The following describes two proteins that form a bound complex.

Residue-level contacts at the interface:
Residue S96 in chain A is in contact with residue K74 in chain B (closest heavy-atom distance 3.2 Å).
Residue A119 in chain A is in contact with residue R102 in chain B (closest heavy-atom distance 3.0 Å).
Residue R118 in chain A is in contact with residue D105 in chain B (closest heavy-atom distance 2.2 Å).
Residue A47 in chain A interacts with residue V58 in chain B (closest heavy-atom distance 2.8 Å).
Residue G42 in chain A contacts residue V50 in chain B (closest heavy-atom distance 2.9 Å).
Residue R48 in chain A contacts residue D60 in chain B (closest heavy-atom distance 2.9 Å).
Residue V57 in chain A interacts with residue I71 in chain B (closest heavy-atom distance 3.0 Å).
Residue V40 in chain A is in contact with residue R48 in chain B (closest heavy-atom distance 2.9 Å).
Residue R48 in chain A interacts with residue V58 in chain B (closest heavy-atom distance 3.2 Å).
Residue T51 in chain A is in contact with residue T62 in chain B (closest heavy-atom distance 3.2 Å).
Residue D60 in chain A interacts with residue N76 in chain B (closest heavy-atom distance 2.7 Å).
Residue L142 in chain A contacts residue V150 in chain B (closest heavy-atom distance 3.2 Å).
Residue R118 in chain A interacts with residue Y103 in chain B (closest heavy-atom distance 2.7 Å).
Residue G56 in chain A interacts with residue S69 in chain B (closest heavy-atom distance 3.2 Å).
Residue L38 in chain A interacts with residue A47 in chain B (closest heavy-atom distance 3.1 Å).
Residue L38 in chain A interacts with residue V46 in chain B (closest heavy-atom distance 2.8 Å).
Residue I59 in chain A is in contact with residue R73 in chain B (closest heavy-atom distance 3.0 Å).
Residue R118 in chain A is in contact with residue R102 in chain B (closest heavy-atom distance 2.6 Å).
Residue S96 in chain A contacts residue W80 in chain B (closest heavy-atom distance 2.9 Å).
Residue I134 in chain A interacts with residue T139 in chain B (closest heavy-atom distance 3.1 Å).
Residue I134 in chain A is in contact with residue G141 in chain B (closest heavy-atom distance 2.9 Å).
Residue R73 in chain A is in contact with residue E45 in chain B (closest heavy-atom distance 2.4 Å).
Residue S61 in chain A is in contact with residue T75 in chain B (closest heavy-atom distance 2.8 Å).
Residue A47 in chain A is in contact with residue V57 in chain B (closest heavy-atom distance 3.2 Å).
Residue S52 in chain A is in contact with residue Y66 in chain B (closest heavy-atom distance 3.1 Å).
Residue T51 in chain A contacts residue D60 in chain B (closest heavy-atom distance 3.0 Å).
Residue V136 in chain A is in contact with residue S143 in chain B (closest heavy-atom distance 3.0 Å).
Residue T35 in chain A contacts residue R48 in chain B (closest heavy-atom distance 3.3 Å).
Residue W148 in chain A is in contact with residue W148 in chain B (closest heavy-atom distance 3.1 Å).
Residue L142 in chain A is in contact with residue A151 in chain B (closest heavy-atom distance 2.8 Å).
Residue A37 in chain A is in contact with residue V46 in chain B (closest heavy-atom distance 3.1 Å).
Residue N93 in chain A contacts residue D104 in chain B (closest heavy-atom distance 3.1 Å).
Residue F49 in chain A contacts residue V58 in chain B (closest heavy-atom distance 2.8 Å).
Residue L38 in chain A is in contact with residue R48 in chain B (closest heavy-atom distance 2.9 Å).
Residue N76 in chain A interacts with residue R48 in chain B (closest heavy-atom distance 3.0 Å).
Residue N133 in chain A contacts residue T139 in chain B (closest heavy-atom distance 3.0 Å).
Residue G55 in chain A interacts with residue N67 in chain B (closest heavy-atom distance 3.0 Å).
Residue A140 in chain A contacts residue T149 in chain B (closest heavy-atom distance 2.7 Å).
Residue Y66 in chain A is in contact with residue K74 in chain B (closest heavy-atom distance 3.2 Å).
Residue V46 in chain A is in contact with residue G56 in chain B (closest heavy-atom distance 2.8 Å).
Residue G44 in chain A is in contact with residue G56 in chain B (closest heavy-atom distance 2.9 Å).
Residue L64 in chain A is in contact with residue K74 in chain B (closest heavy-atom distance 2.8 Å).
Residue N93 in chain A interacts with residue D105 in chain B (closest heavy-atom distance 2.8 Å).
Residue V40 in chain A is in contact with residue V50 in chain B (closest heavy-atom distance 2.8 Å).
Residue E89 in chain A contacts residue R79 in chain B (closest heavy-atom distance 2.9 Å).
Residue G138 in chain A interacts with residue T144 in chain B (closest heavy-atom distance 2.6 Å).
Residue G42 in chain A interacts with residue S52 in chain B (closest heavy-atom distance 3.0 Å).
Residue N85 in chain A interacts with residue K74 in chain B (closest heavy-atom distance 3.0 Å).
Residue I59 in chain A interacts with residue I71 in chain B (closest heavy-atom distance 2.8 Å).
Residue V58 in chain A interacts with residue I71 in chain B (closest heavy-atom distance 3.2 Å).
Residue T54 in chain A is in contact with residue N67 in chain B (closest heavy-atom distance 3.0 Å).
Residue F49 in chain A is in contact with residue D60 in chain B (closest heavy-atom distance 2.8 Å).
Residue L70 in chain A is in contact with residue Y72 in chain B (closest heavy-atom distance 3.2 Å).
Residue V136 in chain A contacts residue G141 in chain B (closest heavy-atom distance 2.9 Å).
Residue S146 in chain A is in contact with residue W148 in chain B (closest heavy-atom distance 3.0 Å).
Residue D60 in chain A is in contact with residue R73 in chain B (closest heavy-atom distance 3.2 Å).
Residue V57 in chain A interacts with residue S69 in chain B (closest heavy-atom distance 3.1 Å).
Residue G55 in chain A contacts residue S69 in chain B (closest heavy-atom distance 3.0 Å).
Residue L142 in chain A is in contact with residue T149 in chain B (closest heavy-atom distance 3.1 Å).
Residue M82 in chain A is in contact with residue Y72 in chain B (closest heavy-atom distance 2.9 Å).

Sequence of chain A:
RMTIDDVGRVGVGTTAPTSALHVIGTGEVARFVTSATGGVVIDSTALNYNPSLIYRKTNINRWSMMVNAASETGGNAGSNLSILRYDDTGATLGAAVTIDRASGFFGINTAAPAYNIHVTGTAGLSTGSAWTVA

Sequence of chain B:
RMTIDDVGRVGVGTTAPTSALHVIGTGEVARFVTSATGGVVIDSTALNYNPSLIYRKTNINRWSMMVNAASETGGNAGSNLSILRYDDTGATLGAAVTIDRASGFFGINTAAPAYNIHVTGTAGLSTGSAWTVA